Interface contacts:
Residue C188 in chain B is in contact with residue C8 in chain A (closest heavy-atom distance 4.9 Å).
Residue C189 in chain B is in contact with residue C2 in chain A (closest heavy-atom distance 4.7 Å).
Residue E191 in chain B interacts with residue C8 in chain A (closest heavy-atom distance 4.8 Å).
Residue E191 in chain B is in contact with residue N11 in chain A (closest heavy-atom distance 3.8 Å).
Residue W145 in chain B is in contact with residue P6 in chain A (closest heavy-atom distance 3.3 Å).
Residue D195 in chain B interacts with residue R5 in chain A (closest heavy-atom distance 2.9 Å).
Residue Y186 in chain B contacts residue R5 in chain A (closest heavy-atom distance 2.5 Å).
Residue C189 in chain B contacts residue C8 in chain A (closest heavy-atom distance 4.7 Å).
Residue Y147 in chain B contacts residue P7 in chain A (closest heavy-atom distance 3.9 Å).
Residue C188 in chain B is in contact with residue N12 in chain A (closest heavy-atom distance 4.8 Å).
Residue V146 in chain B contacts residue P7 in chain A (closest heavy-atom distance 3.7 Å).
Residue C188 in chain B contacts residue L15 in chain A (closest heavy-atom distance 5.0 Å).
Residue C188 in chain B is in contact with residue C2 in chain A (closest heavy-atom distance 4.5 Å).
Residue Y193 in chain B is in contact with residue R5 in chain A (closest heavy-atom distance 3.9 Å).
Residue Y91 in chain B interacts with residue R5 in chain A (closest heavy-atom distance 3.9 Å).
Residue S148 in chain B interacts with residue P7 in chain A (closest heavy-atom distance 4.4 Å).
Residue Y193 in chain B contacts residue C8 in chain A (closest heavy-atom distance 3.4 Å).
Residue Y186 in chain B interacts with residue C8 in chain A (closest heavy-atom distance 4.1 Å).
Residue C189 in chain B contacts residue N12 in chain A (closest heavy-atom distance 3.3 Å).
Residue Y193 in chain B interacts with residue N11 in chain A (closest heavy-atom distance 2.9 Å).
Residue Y186 in chain B is in contact with residue C2 in chain A (closest heavy-atom distance 3.5 Å).
Residue Y193 in chain B contacts residue N12 in chain A (closest heavy-atom distance 3.9 Å).
Residue V146 in chain B contacts residue L10 in chain A (closest heavy-atom distance 3.6 Å).
Residue Y186 in chain B contacts residue G1 in chain A (closest heavy-atom distance 3.5 Å).
Residue Q184 in chain B is in contact with residue R5 in chain A (closest heavy-atom distance 3.9 Å).
Residue S148 in chain B interacts with residue N11 in chain A (closest heavy-atom distance 4.0 Å).
Residue V146 in chain B is in contact with residue N11 in chain A (closest heavy-atom distance 4.6 Å).
Residue Y193 in chain B contacts residue P7 in chain A (closest heavy-atom distance 3.4 Å).
Residue E191 in chain B is in contact with residue N12 in chain A (closest heavy-atom distance 3.2 Å).
Residue S144 in chain B is in contact with residue P7 in chain A (closest heavy-atom distance 3.6 Å).
Residue K141 in chain B interacts with residue R5 in chain A (closest heavy-atom distance 3.6 Å).
Residue Y91 in chain B interacts with residue P7 in chain A (closest heavy-atom distance 3.6 Å).
Residue W145 in chain B contacts residue P7 in chain A (closest heavy-atom distance 3.2 Å).
Residue E151 in chain B is in contact with residue N11 in chain A (closest heavy-atom distance 4.6 Å).
Residue W145 in chain B interacts with residue L10 in chain A (closest heavy-atom distance 4.8 Å).
Residue Y91 in chain B contacts residue P6 in chain A (closest heavy-atom distance 3.9 Å).
Residue I194 in chain B contacts residue R5 in chain A (closest heavy-atom distance 4.7 Å).

Sequence of chain B:
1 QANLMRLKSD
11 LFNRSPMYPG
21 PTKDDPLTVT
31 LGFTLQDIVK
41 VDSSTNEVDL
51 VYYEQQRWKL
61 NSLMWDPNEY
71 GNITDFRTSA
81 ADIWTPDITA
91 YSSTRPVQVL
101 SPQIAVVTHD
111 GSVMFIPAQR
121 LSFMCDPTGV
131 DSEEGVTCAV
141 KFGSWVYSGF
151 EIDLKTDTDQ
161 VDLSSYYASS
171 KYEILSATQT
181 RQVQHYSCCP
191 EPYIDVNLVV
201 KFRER

Sequence of chain A:
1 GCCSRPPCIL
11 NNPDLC

These two protein chains interact to form a complex.